Interface contacts:
Residue R250 in chain B contacts residue E4 in chain A (closest heavy-atom distance 2.7 Å).
Residue P245 in chain B is in contact with residue V5 in chain A (closest heavy-atom distance 4.4 Å).
Residue R250 in chain B is in contact with residue E2 in chain A (closest heavy-atom distance 4.8 Å).
Residue S241 in chain B interacts with residue W3 in chain A (closest heavy-atom distance 3.6 Å).
Residue I46 in chain B contacts residue W10 in chain A (closest heavy-atom distance 4.4 Å).
Residue K47 in chain B interacts with residue C13 in chain A (closest heavy-atom distance 4.5 Å).
Residue P252 in chain B interacts with residue E1 in chain A (closest heavy-atom distance 3.9 Å).
Residue W49 in chain B is in contact with residue E11 in chain A (closest heavy-atom distance 3.5 Å).
Residue I77 in chain B is in contact with residue W3 in chain A (closest heavy-atom distance 3.5 Å).
Residue D44 in chain B is in contact with residue R15 in chain A (closest heavy-atom distance 3.2 Å).
Residue A74 in chain B is in contact with residue W10 in chain A (closest heavy-atom distance 4.6 Å).
Residue W49 in chain B interacts with residue W10 in chain A (closest heavy-atom distance 3.1 Å).
Residue I78 in chain B interacts with residue L6 in chain A (closest heavy-atom distance 4.4 Å).
Residue Q75 in chain B is in contact with residue W3 in chain A (closest heavy-atom distance 4.2 Å).
Residue I46 in chain B is in contact with residue R15 in chain A (closest heavy-atom distance 3.0 Å).
Residue L248 in chain B contacts residue R15 in chain A (closest heavy-atom distance 4.1 Å).
Residue A251 in chain B interacts with residue W3 in chain A (closest heavy-atom distance 3.8 Å).
Residue F43 in chain B interacts with residue W10 in chain A (closest heavy-atom distance 4.8 Å).
Residue P252 in chain B interacts with residue E2 in chain A (closest heavy-atom distance 3.4 Å).
Residue V73 in chain B is in contact with residue W10 in chain A (closest heavy-atom distance 3.0 Å).
Residue G246 in chain B is in contact with residue W8 in chain A (closest heavy-atom distance 3.6 Å).
Residue V247 in chain B is in contact with residue C7 in chain A (closest heavy-atom distance 2.9 Å).
Residue V247 in chain B contacts residue W8 in chain A (closest heavy-atom distance 3.5 Å).
Residue R50 in chain B is in contact with residue W10 in chain A (closest heavy-atom distance 4.5 Å).
Residue L52 in chain B contacts residue W10 in chain A (closest heavy-atom distance 3.6 Å).
Residue P252 in chain B is in contact with residue W3 in chain A (closest heavy-atom distance 3.5 Å).
Residue N51 in chain B interacts with residue W10 in chain A (closest heavy-atom distance 4.2 Å).
Residue V247 in chain B contacts residue W10 in chain A (closest heavy-atom distance 3.5 Å).
Residue Y82 in chain B is in contact with residue R15 in chain A (closest heavy-atom distance 4.3 Å).
Residue I78 in chain B is in contact with residue R15 in chain A (closest heavy-atom distance 3.4 Å).
Residue V76 in chain B interacts with residue W10 in chain A (closest heavy-atom distance 3.7 Å).
Residue L249 in chain B is in contact with residue E4 in chain A (closest heavy-atom distance 3.3 Å).
Residue L248 in chain B interacts with residue V5 in chain A (closest heavy-atom distance 3.8 Å).
Residue L248 in chain B is in contact with residue E4 in chain A (closest heavy-atom distance 4.3 Å).
Residue K45 in chain B contacts residue R15 in chain A (closest heavy-atom distance 3.6 Å).
Residue G246 in chain B contacts residue C7 in chain A (closest heavy-atom distance 3.5 Å).
Residue V247 in chain B interacts with residue T9 in chain A (closest heavy-atom distance 3.6 Å).
Residue R244 in chain B is in contact with residue E1 in chain A (closest heavy-atom distance 2.8 Å).
Residue L248 in chain B interacts with residue C7 in chain A (closest heavy-atom distance 3.3 Å).
Residue K237 in chain B interacts with residue E1 in chain A (closest heavy-atom distance 3.0 Å).
Residue L248 in chain B is in contact with residue W10 in chain A (closest heavy-atom distance 4.6 Å).
Residue L248 in chain B contacts residue L6 in chain A (closest heavy-atom distance 2.8 Å).
Residue I46 in chain B contacts residue E14 in chain A (closest heavy-atom distance 3.4 Å).
Residue L248 in chain B interacts with residue C13 in chain A (closest heavy-atom distance 4.3 Å).
Residue R244 in chain B interacts with residue W3 in chain A (closest heavy-atom distance 3.2 Å).
Residue I46 in chain B interacts with residue C13 in chain A (closest heavy-atom distance 3.6 Å).
Residue L249 in chain B contacts residue V5 in chain A (closest heavy-atom distance 4.1 Å).
Residue L238 in chain B contacts residue E1 in chain A (closest heavy-atom distance 4.6 Å).
Residue R244 in chain B contacts residue E2 in chain A (closest heavy-atom distance 4.2 Å).
Residue R250 in chain B interacts with residue L6 in chain A (closest heavy-atom distance 3.8 Å).
Residue R250 in chain B interacts with residue W3 in chain A (closest heavy-atom distance 3.2 Å).
Residue L249 in chain B contacts residue W3 in chain A (closest heavy-atom distance 3.7 Å).
Residue N48 in chain B interacts with residue C13 in chain A (closest heavy-atom distance 4.6 Å).
Residue F43 in chain B contacts residue R15 in chain A (closest heavy-atom distance 2.9 Å).
Residue G246 in chain B contacts residue V5 in chain A (closest heavy-atom distance 4.3 Å).
Residue L238 in chain B contacts residue W3 in chain A (closest heavy-atom distance 3.3 Å).
Residue P84 in chain B is in contact with residue R15 in chain A (closest heavy-atom distance 3.9 Å).
Residue P245 in chain B is in contact with residue W8 in chain A (closest heavy-atom distance 4.0 Å).
Residue R50 in chain B interacts with residue E11 in chain A (closest heavy-atom distance 4.4 Å).
Residue L249 in chain B is in contact with residue L6 in chain A (closest heavy-atom distance 4.4 Å).

Sequence of chain A:
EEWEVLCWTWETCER

These two protein chains interact to form a complex.

Sequence of chain B:
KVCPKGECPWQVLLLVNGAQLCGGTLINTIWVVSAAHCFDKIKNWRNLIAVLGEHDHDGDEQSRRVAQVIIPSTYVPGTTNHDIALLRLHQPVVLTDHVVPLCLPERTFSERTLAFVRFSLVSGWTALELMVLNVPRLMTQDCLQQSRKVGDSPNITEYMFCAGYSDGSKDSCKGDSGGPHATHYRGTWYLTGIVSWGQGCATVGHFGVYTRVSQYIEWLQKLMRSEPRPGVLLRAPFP